Interface contacts:
Residue K11 in the first protein is in contact with residue L4 in the second protein (closest heavy-atom distance 3.2 Å).
Residue F9 in the first protein interacts with residue R6 in the second protein (closest heavy-atom distance 3.7 Å).
Residue R103 in the first protein contacts residue C10 in the second protein (closest heavy-atom distance 4.1 Å).
Residue V8 in the first protein contacts residue R6 in the second protein (closest heavy-atom distance 4.7 Å).
Residue V8 in the first protein contacts residue H9 in the second protein (closest heavy-atom distance 4.5 Å).
Residue L104 in the first protein contacts residue C10 in the second protein (closest heavy-atom distance 4.9 Å).
Residue K11 in the first protein interacts with residue R6 in the second protein (closest heavy-atom distance 4.7 Å).
Residue A12 in the first protein contacts residue E3 in the second protein (closest heavy-atom distance 4.0 Å).
Residue R7 in the first protein is in contact with residue H9 in the second protein (closest heavy-atom distance 3.3 Å).
Residue A12 in the first protein interacts with residue L4 in the second protein (closest heavy-atom distance 4.0 Å).
Residue K107 in the first protein is in contact with residue C10 in the second protein (closest heavy-atom distance 4.6 Å).
Residue K10 in the first protein interacts with residue R6 in the second protein (closest heavy-atom distance 2.6 Å).
Residue K10 in the first protein contacts residue L4 in the second protein (closest heavy-atom distance 3.8 Å).
Residue K11 in the first protein interacts with residue E3 in the second protein (closest heavy-atom distance 4.0 Å).

Sequence of the second protein:
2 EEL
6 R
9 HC

These two protein chains interact to form a complex.

Sequence of the first protein:
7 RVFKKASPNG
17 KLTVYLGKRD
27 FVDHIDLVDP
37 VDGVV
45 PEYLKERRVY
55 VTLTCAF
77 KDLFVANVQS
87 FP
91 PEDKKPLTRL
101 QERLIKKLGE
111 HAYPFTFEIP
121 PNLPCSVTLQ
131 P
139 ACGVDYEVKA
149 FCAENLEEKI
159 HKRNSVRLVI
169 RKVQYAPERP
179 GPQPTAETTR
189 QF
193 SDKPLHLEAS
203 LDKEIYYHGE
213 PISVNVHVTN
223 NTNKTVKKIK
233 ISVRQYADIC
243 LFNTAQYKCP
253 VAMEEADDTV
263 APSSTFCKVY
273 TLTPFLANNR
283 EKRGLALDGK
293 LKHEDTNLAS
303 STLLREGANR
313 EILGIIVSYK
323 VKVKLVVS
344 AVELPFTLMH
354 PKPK